Sequence of protein 2:
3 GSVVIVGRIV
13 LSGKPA

Sequence of protein 1:
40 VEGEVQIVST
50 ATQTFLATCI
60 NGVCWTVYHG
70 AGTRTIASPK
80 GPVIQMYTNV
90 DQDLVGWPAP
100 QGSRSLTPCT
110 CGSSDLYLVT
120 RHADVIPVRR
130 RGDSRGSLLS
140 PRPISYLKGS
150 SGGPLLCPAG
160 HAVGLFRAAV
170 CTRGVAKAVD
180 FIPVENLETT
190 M

These two protein chains interact to form a complex.

Residue-level contacts at the interface:
Residue P153 in protein 1 contacts residue L13 in protein 2 (closest heavy-atom distance 4.5 Å).
Residue I75 in protein 1 interacts with residue S4 in protein 2 (closest heavy-atom distance 4.4 Å).
Residue Q45 in protein 1 interacts with residue G9 in protein 2 (closest heavy-atom distance 3.6 Å).
Residue R120 in protein 1 contacts residue I11 in protein 2 (closest heavy-atom distance 4.2 Å).
Residue V40 in protein 1 contacts residue P17 in protein 2 (closest heavy-atom distance 3.6 Å).
Residue P81 in protein 1 interacts with residue S4 in protein 2 (closest heavy-atom distance 3.8 Å).
Residue S48 in protein 1 is in contact with residue V5 in protein 2 (closest heavy-atom distance 3.7 Å).
Residue E41 in protein 1 is in contact with residue R10 in protein 2 (closest heavy-atom distance 4.3 Å).
Residue I46 in protein 1 contacts residue V8 in protein 2 (closest heavy-atom distance 2.6 Å).
Residue V44 in protein 1 interacts with residue L13 in protein 2 (closest heavy-atom distance 3.8 Å).
Residue T74 in protein 1 is in contact with residue G3 in protein 2 (closest heavy-atom distance 3.9 Å).
Residue F54 in protein 1 is in contact with residue V5 in protein 2 (closest heavy-atom distance 4.3 Å).
Residue T74 in protein 1 interacts with residue V5 in protein 2 (closest heavy-atom distance 2.7 Å).
Residue V40 in protein 1 contacts residue V12 in protein 2 (closest heavy-atom distance 4.0 Å).
Residue E43 in protein 1 interacts with residue L13 in protein 2 (closest heavy-atom distance 3.1 Å).
Residue Q45 in protein 1 interacts with residue I7 in protein 2 (closest heavy-atom distance 3.6 Å).
Residue G101 in protein 1 is in contact with residue R10 in protein 2 (closest heavy-atom distance 3.3 Å).
Residue A70 in protein 1 is in contact with residue V5 in protein 2 (closest heavy-atom distance 3.9 Å).
Residue I75 in protein 1 is in contact with residue I7 in protein 2 (closest heavy-atom distance 3.8 Å).
Residue L155 in protein 1 is in contact with residue L13 in protein 2 (closest heavy-atom distance 3.8 Å).
Residue V40 in protein 1 interacts with residue A18 in protein 2 (closest heavy-atom distance 4.1 Å).
Residue S48 in protein 1 contacts residue V8 in protein 2 (closest heavy-atom distance 3.3 Å).
Residue P99 in protein 1 interacts with residue I7 in protein 2 (closest heavy-atom distance 3.5 Å).
Residue A76 in protein 1 contacts residue V5 in protein 2 (closest heavy-atom distance 2.9 Å).
Residue V40 in protein 1 contacts residue K16 in protein 2 (closest heavy-atom distance 3.4 Å).
Residue T74 in protein 1 is in contact with residue S4 in protein 2 (closest heavy-atom distance 2.7 Å).
Residue G42 in protein 1 interacts with residue I11 in protein 2 (closest heavy-atom distance 3.4 Å).
Residue I46 in protein 1 is in contact with residue G9 in protein 2 (closest heavy-atom distance 2.9 Å).
Residue R73 in protein 1 contacts residue G3 in protein 2 (closest heavy-atom distance 3.0 Å).
Residue E43 in protein 1 interacts with residue V12 in protein 2 (closest heavy-atom distance 3.6 Å).
Residue R73 in protein 1 interacts with residue V5 in protein 2 (closest heavy-atom distance 3.7 Å).
Residue S48 in protein 1 is in contact with residue S4 in protein 2 (closest heavy-atom distance 4.1 Å).
Residue V44 in protein 1 is in contact with residue G9 in protein 2 (closest heavy-atom distance 4.4 Å).
Residue I46 in protein 1 interacts with residue I7 in protein 2 (closest heavy-atom distance 3.5 Å).
Residue A122 in protein 1 is in contact with residue I11 in protein 2 (closest heavy-atom distance 3.9 Å).
Residue T119 in protein 1 is in contact with residue I11 in protein 2 (closest heavy-atom distance 3.6 Å).
Residue V44 in protein 1 contacts residue I11 in protein 2 (closest heavy-atom distance 2.8 Å).
Residue T49 in protein 1 interacts with residue V5 in protein 2 (closest heavy-atom distance 4.1 Å).
Residue I46 in protein 1 interacts with residue I11 in protein 2 (closest heavy-atom distance 4.1 Å).
Residue V47 in protein 1 contacts residue V6 in protein 2 (closest heavy-atom distance 3.1 Å).
Residue V47 in protein 1 is in contact with residue V8 in protein 2 (closest heavy-atom distance 4.2 Å).
Residue V44 in protein 1 interacts with residue R10 in protein 2 (closest heavy-atom distance 3.5 Å).
Residue L105 in protein 1 is in contact with residue L13 in protein 2 (closest heavy-atom distance 3.7 Å).
Residue V47 in protein 1 contacts residue V5 in protein 2 (closest heavy-atom distance 3.4 Å).
Residue Q45 in protein 1 is in contact with residue R10 in protein 2 (closest heavy-atom distance 4.5 Å).
Residue V118 in protein 1 is in contact with residue L13 in protein 2 (closest heavy-atom distance 4.0 Å).
Residue V40 in protein 1 interacts with residue R10 in protein 2 (closest heavy-atom distance 2.9 Å).
Residue A76 in protein 1 contacts residue S4 in protein 2 (closest heavy-atom distance 4.0 Å).
Residue E41 in protein 1 contacts residue V12 in protein 2 (closest heavy-atom distance 3.7 Å).
Residue I75 in protein 1 interacts with residue V5 in protein 2 (closest heavy-atom distance 3.4 Å).
Residue W96 in protein 1 contacts residue V5 in protein 2 (closest heavy-atom distance 3.4 Å).
Residue I46 in protein 1 is in contact with residue R10 in protein 2 (closest heavy-atom distance 4.3 Å).
Residue V47 in protein 1 interacts with residue I7 in protein 2 (closest heavy-atom distance 4.1 Å).
Residue S48 in protein 1 contacts residue V6 in protein 2 (closest heavy-atom distance 3.0 Å).
Residue E43 in protein 1 is in contact with residue I11 in protein 2 (closest heavy-atom distance 3.2 Å).
Residue G42 in protein 1 interacts with residue V12 in protein 2 (closest heavy-atom distance 4.2 Å).
Residue R73 in protein 1 is in contact with residue S4 in protein 2 (closest heavy-atom distance 3.9 Å).
Residue I46 in protein 1 contacts residue V6 in protein 2 (closest heavy-atom distance 4.0 Å).
Residue T49 in protein 1 interacts with residue S4 in protein 2 (closest heavy-atom distance 4.5 Å).
Residue A76 in protein 1 interacts with residue V6 in protein 2 (closest heavy-atom distance 4.2 Å).